Interface contacts:
Residue S508 in the first protein interacts with residue V209 in the second protein (closest heavy-atom distance 3.8 Å).
Residue D507 in the first protein interacts with residue V209 in the second protein (closest heavy-atom distance 4.4 Å).
Residue D507 in the first protein is in contact with residue R273 in the second protein (closest heavy-atom distance 2.9 Å).
Residue S508 in the first protein contacts residue R273 in the second protein (closest heavy-atom distance 4.4 Å).
Residue S508 in the first protein contacts residue D210 in the second protein (closest heavy-atom distance 4.3 Å).
Residue S508 in the first protein contacts residue G211 in the second protein (closest heavy-atom distance 4.5 Å).

These two protein chains interact to form a complex.

Sequence of the first protein:
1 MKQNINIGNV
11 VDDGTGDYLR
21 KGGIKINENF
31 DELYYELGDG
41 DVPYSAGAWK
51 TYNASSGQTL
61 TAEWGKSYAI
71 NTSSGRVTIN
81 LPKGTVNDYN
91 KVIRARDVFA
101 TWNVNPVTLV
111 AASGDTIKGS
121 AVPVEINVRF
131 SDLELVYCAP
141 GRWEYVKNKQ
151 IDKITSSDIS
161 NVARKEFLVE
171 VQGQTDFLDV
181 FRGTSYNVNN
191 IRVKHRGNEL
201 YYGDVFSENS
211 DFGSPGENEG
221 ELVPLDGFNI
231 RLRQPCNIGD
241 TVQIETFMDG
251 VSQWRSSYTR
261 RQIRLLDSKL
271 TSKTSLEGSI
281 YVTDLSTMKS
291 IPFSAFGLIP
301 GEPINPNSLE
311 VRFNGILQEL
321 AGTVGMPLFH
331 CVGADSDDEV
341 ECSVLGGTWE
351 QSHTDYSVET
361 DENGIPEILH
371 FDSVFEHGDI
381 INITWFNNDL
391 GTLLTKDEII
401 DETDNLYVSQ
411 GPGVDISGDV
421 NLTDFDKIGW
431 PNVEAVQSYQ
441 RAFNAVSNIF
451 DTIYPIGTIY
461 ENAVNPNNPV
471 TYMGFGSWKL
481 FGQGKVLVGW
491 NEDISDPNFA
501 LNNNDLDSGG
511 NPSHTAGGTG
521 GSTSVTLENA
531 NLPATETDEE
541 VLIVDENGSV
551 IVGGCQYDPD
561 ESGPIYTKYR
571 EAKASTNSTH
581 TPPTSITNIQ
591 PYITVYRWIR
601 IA

Sequence of the second protein:
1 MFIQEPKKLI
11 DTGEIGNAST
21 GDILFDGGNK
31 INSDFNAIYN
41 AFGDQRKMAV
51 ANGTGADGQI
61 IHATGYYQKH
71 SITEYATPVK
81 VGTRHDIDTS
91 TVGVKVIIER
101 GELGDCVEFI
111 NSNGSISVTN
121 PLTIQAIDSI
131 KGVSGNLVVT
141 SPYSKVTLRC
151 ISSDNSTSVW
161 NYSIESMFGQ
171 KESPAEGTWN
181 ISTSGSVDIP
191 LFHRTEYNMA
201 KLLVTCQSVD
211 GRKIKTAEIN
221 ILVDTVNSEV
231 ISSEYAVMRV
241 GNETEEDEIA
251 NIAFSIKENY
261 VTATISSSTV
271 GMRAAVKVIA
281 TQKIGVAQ